Sequence of protein 1:
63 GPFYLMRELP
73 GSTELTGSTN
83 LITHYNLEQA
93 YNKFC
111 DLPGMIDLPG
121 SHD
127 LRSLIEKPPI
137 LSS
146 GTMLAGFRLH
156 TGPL

Sequence of protein 2:
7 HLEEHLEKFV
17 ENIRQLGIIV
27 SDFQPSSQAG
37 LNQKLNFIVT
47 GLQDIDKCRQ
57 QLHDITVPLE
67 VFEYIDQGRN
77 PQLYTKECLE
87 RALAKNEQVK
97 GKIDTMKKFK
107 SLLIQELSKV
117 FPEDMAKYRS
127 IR

Contacts between the two chains:
Residue K96 in protein 2 interacts with residue T81 in protein 1 (closest heavy-atom distance 4.5 Å).
Residue N92 in protein 2 interacts with residue G79 in protein 1 (closest heavy-atom distance 3.3 Å).
Residue A88 in protein 2 contacts residue I84 in protein 1 (closest heavy-atom distance 4.4 Å).
Residue F68 in protein 2 is in contact with residue L137 in protein 1 (closest heavy-atom distance 4.9 Å).
Residue I99 in protein 2 is in contact with residue G79 in protein 1 (closest heavy-atom distance 4.3 Å).
Residue N92 in protein 2 interacts with residue N82 in protein 1 (closest heavy-atom distance 4.0 Å).
Residue L85 in protein 2 interacts with residue F96 in protein 1 (closest heavy-atom distance 3.8 Å).
Residue R128 in protein 2 is in contact with residue L71 in protein 1 (closest heavy-atom distance 4.2 Å).
Residue K96 in protein 2 interacts with residue G79 in protein 1 (closest heavy-atom distance 3.7 Å).
Residue K103 in protein 2 contacts residue S80 in protein 1 (closest heavy-atom distance 4.0 Å).
Residue D72 in protein 2 interacts with residue K133 in protein 1 (closest heavy-atom distance 3.3 Å).
Residue K123 in protein 2 interacts with residue F65 in protein 1 (closest heavy-atom distance 4.3 Å).
Residue G74 in protein 2 is in contact with residue P113 in protein 1 (closest heavy-atom distance 3.2 Å).
Residue L85 in protein 2 is in contact with residue Y93 in protein 1 (closest heavy-atom distance 3.7 Å).
Residue G74 in protein 2 is in contact with residue D111 in protein 1 (closest heavy-atom distance 3.5 Å).
Residue L85 in protein 2 interacts with residue A92 in protein 1 (closest heavy-atom distance 4.2 Å).
Residue F43 in protein 2 is in contact with residue T147 in protein 1 (closest heavy-atom distance 3.6 Å).
Residue N92 in protein 2 is in contact with residue T81 in protein 1 (closest heavy-atom distance 3.5 Å).
Residue R75 in protein 2 is in contact with residue P113 in protein 1 (closest heavy-atom distance 3.9 Å).
Residue R75 in protein 2 interacts with residue D111 in protein 1 (closest heavy-atom distance 4.0 Å).
Residue I44 in protein 2 interacts with residue T147 in protein 1 (closest heavy-atom distance 4.5 Å).
Residue Q78 in protein 2 contacts residue F96 in protein 1 (closest heavy-atom distance 4.2 Å).
Residue D120 in protein 2 contacts residue F65 in protein 1 (closest heavy-atom distance 3.8 Å).
Residue R75 in protein 2 is in contact with residue L112 in protein 1 (closest heavy-atom distance 3.8 Å).
Residue E86 in protein 2 is in contact with residue Y93 in protein 1 (closest heavy-atom distance 4.9 Å).
Residue P77 in protein 2 interacts with residue L112 in protein 1 (closest heavy-atom distance 3.8 Å).
Residue K123 in protein 2 interacts with residue G63 in protein 1 (closest heavy-atom distance 5.0 Å).
Residue L85 in protein 2 interacts with residue I84 in protein 1 (closest heavy-atom distance 3.9 Å).
Residue N92 in protein 2 contacts residue I84 in protein 1 (closest heavy-atom distance 4.5 Å).
Residue K96 in protein 2 is in contact with residue S80 in protein 1 (closest heavy-atom distance 3.3 Å).
Residue D72 in protein 2 interacts with residue S129 in protein 1 (closest heavy-atom distance 5.0 Å).
Residue K82 in protein 2 interacts with residue F96 in protein 1 (closest heavy-atom distance 3.6 Å).
Residue L85 in protein 2 contacts residue L89 in protein 1 (closest heavy-atom distance 3.7 Å).
Residue F43 in protein 2 is in contact with residue A150 in protein 1 (closest heavy-atom distance 4.5 Å).
Residue I99 in protein 2 is in contact with residue S80 in protein 1 (closest heavy-atom distance 4.0 Å).
Residue Y124 in protein 2 contacts residue F65 in protein 1 (closest heavy-atom distance 4.4 Å).
Residue S32 in protein 2 is in contact with residue P158 in protein 1 (closest heavy-atom distance 4.9 Å).
Residue L89 in protein 2 contacts residue I84 in protein 1 (closest heavy-atom distance 3.7 Å).
Residue F43 in protein 2 interacts with residue G151 in protein 1 (closest heavy-atom distance 5.0 Å).
Residue L89 in protein 2 contacts residue Y93 in protein 1 (closest heavy-atom distance 3.5 Å).
Residue P31 in protein 2 interacts with residue P158 in protein 1 (closest heavy-atom distance 3.7 Å).
Residue V95 in protein 2 is in contact with residue S80 in protein 1 (closest heavy-atom distance 5.0 Å).
Residue L65 in protein 2 contacts residue L137 in protein 1 (closest heavy-atom distance 4.2 Å).
Residue N92 in protein 2 interacts with residue L83 in protein 1 (closest heavy-atom distance 3.0 Å).
Residue N76 in protein 2 interacts with residue L112 in protein 1 (closest heavy-atom distance 3.3 Å).
Residue F68 in protein 2 is in contact with residue S139 in protein 1 (closest heavy-atom distance 4.9 Å).
Residue Q39 in protein 2 interacts with residue L154 in protein 1 (closest heavy-atom distance 4.6 Å).
Residue L89 in protein 2 interacts with residue N82 in protein 1 (closest heavy-atom distance 4.8 Å).
Residue I127 in protein 2 is in contact with residue M68 in protein 1 (closest heavy-atom distance 4.1 Å).
Residue Q78 in protein 2 interacts with residue L112 in protein 1 (closest heavy-atom distance 4.7 Å).
Residue N76 in protein 2 contacts residue P113 in protein 1 (closest heavy-atom distance 4.9 Å).
Residue V95 in protein 2 is in contact with residue G79 in protein 1 (closest heavy-atom distance 3.7 Å).
Residue F68 in protein 2 interacts with residue I136 in protein 1 (closest heavy-atom distance 3.3 Å).
Residue T81 in protein 2 contacts residue F96 in protein 1 (closest heavy-atom distance 3.3 Å).
Residue N76 in protein 2 interacts with residue D111 in protein 1 (closest heavy-atom distance 3.6 Å).
Residue L65 in protein 2 interacts with residue I136 in protein 1 (closest heavy-atom distance 4.3 Å).
Residue I99 in protein 2 contacts residue T78 in protein 1 (closest heavy-atom distance 4.9 Å).

The following describes two proteins that form a bound complex.